Sequence of protein 2:
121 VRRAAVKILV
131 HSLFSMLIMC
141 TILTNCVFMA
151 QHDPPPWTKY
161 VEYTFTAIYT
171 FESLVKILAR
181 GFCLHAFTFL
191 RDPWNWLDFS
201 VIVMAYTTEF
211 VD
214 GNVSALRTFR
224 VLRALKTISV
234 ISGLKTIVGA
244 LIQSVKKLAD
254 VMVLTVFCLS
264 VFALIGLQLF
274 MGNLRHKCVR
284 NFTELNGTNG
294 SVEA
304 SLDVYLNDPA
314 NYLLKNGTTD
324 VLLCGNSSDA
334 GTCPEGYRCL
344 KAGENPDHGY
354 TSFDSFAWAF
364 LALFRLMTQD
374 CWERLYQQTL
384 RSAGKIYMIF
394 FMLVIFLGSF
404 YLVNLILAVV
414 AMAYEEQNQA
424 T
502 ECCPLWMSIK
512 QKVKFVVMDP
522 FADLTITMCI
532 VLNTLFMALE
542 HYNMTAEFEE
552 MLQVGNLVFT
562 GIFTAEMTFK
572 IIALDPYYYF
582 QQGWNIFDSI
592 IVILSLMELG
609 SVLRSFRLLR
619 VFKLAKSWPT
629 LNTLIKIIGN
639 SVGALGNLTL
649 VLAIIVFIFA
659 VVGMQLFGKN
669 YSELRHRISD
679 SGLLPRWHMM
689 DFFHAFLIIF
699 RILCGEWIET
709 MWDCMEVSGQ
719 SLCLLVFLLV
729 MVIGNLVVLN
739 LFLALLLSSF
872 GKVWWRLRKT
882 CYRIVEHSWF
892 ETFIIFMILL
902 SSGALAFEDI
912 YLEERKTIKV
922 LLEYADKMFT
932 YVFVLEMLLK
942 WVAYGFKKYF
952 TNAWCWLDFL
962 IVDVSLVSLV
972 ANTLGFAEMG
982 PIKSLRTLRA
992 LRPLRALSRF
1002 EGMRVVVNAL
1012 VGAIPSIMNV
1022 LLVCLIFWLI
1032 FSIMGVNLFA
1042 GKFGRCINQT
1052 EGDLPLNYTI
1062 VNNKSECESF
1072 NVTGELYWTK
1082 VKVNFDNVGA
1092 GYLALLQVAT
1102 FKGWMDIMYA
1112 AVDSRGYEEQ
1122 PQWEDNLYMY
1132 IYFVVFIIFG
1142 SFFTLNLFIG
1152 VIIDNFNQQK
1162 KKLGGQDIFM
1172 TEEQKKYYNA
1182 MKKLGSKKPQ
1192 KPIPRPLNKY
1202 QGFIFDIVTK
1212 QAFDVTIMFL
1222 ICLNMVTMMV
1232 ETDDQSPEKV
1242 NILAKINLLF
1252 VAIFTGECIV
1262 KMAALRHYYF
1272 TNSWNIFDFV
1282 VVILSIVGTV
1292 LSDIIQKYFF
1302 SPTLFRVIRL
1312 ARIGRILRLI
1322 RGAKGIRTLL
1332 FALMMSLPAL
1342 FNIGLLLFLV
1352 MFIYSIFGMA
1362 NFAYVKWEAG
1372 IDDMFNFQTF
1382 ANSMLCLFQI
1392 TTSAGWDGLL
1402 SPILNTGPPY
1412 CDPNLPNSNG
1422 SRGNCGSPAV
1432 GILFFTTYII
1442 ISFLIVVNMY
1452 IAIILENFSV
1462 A

Residue-level contacts at the interface:
Residue D1294 in protein 2 is in contact with residue C12 in protein 1 (closest heavy-atom distance 4.4 Å).
Residue T1290 in protein 2 is in contact with residue G44 in protein 1 (closest heavy-atom distance 3.7 Å).
Residue L1249 in protein 2 interacts with residue F39 in protein 1 (closest heavy-atom distance 4.5 Å).
Residue N1242 in protein 2 is in contact with residue V41 in protein 1 (closest heavy-atom distance 4.5 Å).
Residue I1295 in protein 2 is in contact with residue C65 in protein 1 (closest heavy-atom distance 3.9 Å).
Residue V1291 in protein 2 is in contact with residue H15 in protein 1 (closest heavy-atom distance 3.4 Å).
Residue V1291 in protein 2 contacts residue G44 in protein 1 (closest heavy-atom distance 4.8 Å).
Residue D1294 in protein 2 interacts with residue C65 in protein 1 (closest heavy-atom distance 3.0 Å).
Residue V1291 in protein 2 contacts residue H43 in protein 1 (closest heavy-atom distance 3.8 Å).
Residue Q1297 in protein 2 interacts with residue K64 in protein 1 (closest heavy-atom distance 3.6 Å).
Residue A1245 in protein 2 is in contact with residue G42 in protein 1 (closest heavy-atom distance 4.5 Å).
Residue D1294 in protein 2 interacts with residue V13 in protein 1 (closest heavy-atom distance 4.2 Å).
Residue I1295 in protein 2 contacts residue H15 in protein 1 (closest heavy-atom distance 4.3 Å).
Residue V1291 in protein 2 interacts with residue L45 in protein 1 (closest heavy-atom distance 4.3 Å).
Residue L1249 in protein 2 interacts with residue V41 in protein 1 (closest heavy-atom distance 3.6 Å).
Residue K1246 in protein 2 is in contact with residue V41 in protein 1 (closest heavy-atom distance 4.4 Å).
Residue T1290 in protein 2 contacts residue H43 in protein 1 (closest heavy-atom distance 3.5 Å).
Residue D1294 in protein 2 interacts with residue G42 in protein 1 (closest heavy-atom distance 4.5 Å).
Residue A1245 in protein 2 interacts with residue V41 in protein 1 (closest heavy-atom distance 3.6 Å).
Residue K1298 in protein 2 contacts residue K64 in protein 1 (closest heavy-atom distance 5.0 Å).
Residue D1294 in protein 2 interacts with residue H43 in protein 1 (closest heavy-atom distance 2.3 Å).
Residue T1290 in protein 2 is in contact with residue L45 in protein 1 (closest heavy-atom distance 4.9 Å).
Residue T1290 in protein 2 is in contact with residue G42 in protein 1 (closest heavy-atom distance 4.7 Å).

This data describes a binding interaction between two proteins.

Sequence of protein 1:
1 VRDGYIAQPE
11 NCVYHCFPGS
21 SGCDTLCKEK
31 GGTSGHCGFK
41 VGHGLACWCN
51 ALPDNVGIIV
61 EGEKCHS